Sequence of chain A:
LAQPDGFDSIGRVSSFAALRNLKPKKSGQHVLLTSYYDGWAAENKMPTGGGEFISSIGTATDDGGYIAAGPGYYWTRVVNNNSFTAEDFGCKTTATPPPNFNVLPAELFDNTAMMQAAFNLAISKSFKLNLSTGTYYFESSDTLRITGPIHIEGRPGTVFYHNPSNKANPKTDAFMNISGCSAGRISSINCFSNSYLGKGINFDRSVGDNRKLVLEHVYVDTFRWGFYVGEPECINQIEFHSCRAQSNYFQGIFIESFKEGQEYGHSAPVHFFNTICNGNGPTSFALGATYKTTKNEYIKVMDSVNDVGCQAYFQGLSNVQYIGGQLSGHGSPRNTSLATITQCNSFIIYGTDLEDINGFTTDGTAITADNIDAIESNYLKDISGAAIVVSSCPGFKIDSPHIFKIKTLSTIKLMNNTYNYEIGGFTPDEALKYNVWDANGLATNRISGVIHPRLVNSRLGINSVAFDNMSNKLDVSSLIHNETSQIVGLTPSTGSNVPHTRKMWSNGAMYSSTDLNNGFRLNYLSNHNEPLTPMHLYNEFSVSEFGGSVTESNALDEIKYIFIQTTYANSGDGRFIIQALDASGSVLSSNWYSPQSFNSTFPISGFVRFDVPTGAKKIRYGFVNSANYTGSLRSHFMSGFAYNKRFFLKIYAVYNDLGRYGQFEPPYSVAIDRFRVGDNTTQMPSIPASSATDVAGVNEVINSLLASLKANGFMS

Contacts between the two chains:
Residue H407 in chain B contacts residue K402 in chain A (closest heavy-atom distance 3.3 Å).
Residue R345 in chain B contacts residue N272 in chain A (closest heavy-atom distance 3.2 Å).
Residue P346 in chain B interacts with residue S316 in chain A (closest heavy-atom distance 2.9 Å).
Residue N902 in chain B is in contact with residue T872 in chain A (closest heavy-atom distance 2.8 Å).
Residue D589 in chain B interacts with residue Y540 in chain A (closest heavy-atom distance 2.6 Å).
Residue Q193 in chain B interacts with residue G201 in chain A (closest heavy-atom distance 3.2 Å).
Residue L191 in chain B interacts with residue S199 in chain A (closest heavy-atom distance 2.9 Å).
Residue Q853 in chain B is in contact with residue K840 in chain A (closest heavy-atom distance 3.0 Å).
Residue G514 in chain B interacts with residue H461 in chain A (closest heavy-atom distance 2.9 Å).
Residue G852 in chain B is in contact with residue R836 in chain A (closest heavy-atom distance 3.3 Å).
Residue G887 in chain B contacts residue D884 in chain A (closest heavy-atom distance 3.2 Å).
Residue S675 in chain B is in contact with residue R866 in chain A (closest heavy-atom distance 3.0 Å).
Residue F865 in chain B contacts residue M694 in chain A (closest heavy-atom distance 3.2 Å).
Residue S590 in chain B contacts residue S536 in chain A (closest heavy-atom distance 3.0 Å).
Residue K693 in chain B is in contact with residue N870 in chain A (closest heavy-atom distance 2.5 Å).
Residue G849 in chain B contacts residue Q755 in chain A (closest heavy-atom distance 2.5 Å).
Residue N902 in chain B is in contact with residue T871 in chain A (closest heavy-atom distance 3.3 Å).
Residue H642 in chain B contacts residue E612 in chain A (closest heavy-atom distance 3.1 Å).
Residue D869 in chain B contacts residue R864 in chain A (closest heavy-atom distance 3.2 Å).
Residue S859 in chain B interacts with residue M694 in chain A (closest heavy-atom distance 3.3 Å).
Residue N647 in chain B is in contact with residue R636 in chain A (closest heavy-atom distance 2.4 Å).
Residue Y858 in chain B interacts with residue N672 in chain A (closest heavy-atom distance 2.8 Å).
Residue H592 in chain B contacts residue N509 in chain A (closest heavy-atom distance 3.0 Å).
Residue I677 in chain B is in contact with residue D863 in chain A (closest heavy-atom distance 3.2 Å).
Residue E855 in chain B contacts residue N672 in chain A (closest heavy-atom distance 3.1 Å).
Residue S739 in chain B contacts residue A832 in chain A (closest heavy-atom distance 2.9 Å).
Residue G615 in chain B contacts residue N610 in chain A (closest heavy-atom distance 3.3 Å).
Residue Y858 in chain B interacts with residue H671 in chain A (closest heavy-atom distance 3.3 Å).
Residue K693 in chain B contacts residue V867 in chain A (closest heavy-atom distance 3.2 Å).
Residue L191 in chain B interacts with residue G201 in chain A (closest heavy-atom distance 2.9 Å).
Residue E735 in chain B is in contact with residue N834 in chain A (closest heavy-atom distance 3.2 Å).
Residue I862 in chain B is in contact with residue S696 in chain A (closest heavy-atom distance 3.3 Å).
Residue G541 in chain B is in contact with residue Q511 in chain A (closest heavy-atom distance 2.4 Å).
Residue F904 in chain B contacts residue T872 in chain A (closest heavy-atom distance 3.1 Å).
Residue D198 in chain B is in contact with residue H220 in chain A (closest heavy-atom distance 3.1 Å).
Residue R850 in chain B interacts with residue N635 in chain A (closest heavy-atom distance 3.3 Å).
Residue V860 in chain B interacts with residue I670 in chain A (closest heavy-atom distance 2.9 Å).
Residue P643 in chain B contacts residue S661 in chain A (closest heavy-atom distance 3.3 Å).
Residue E406 in chain B is in contact with residue R375 in chain A (closest heavy-atom distance 3.2 Å).
Residue D543 in chain B interacts with residue N509 in chain A (closest heavy-atom distance 3.3 Å).
Residue R850 in chain B contacts residue A633 in chain A (closest heavy-atom distance 3.0 Å).
Residue A886 in chain B contacts residue D884 in chain A (closest heavy-atom distance 2.9 Å).
Residue D589 in chain B contacts residue K587 in chain A (closest heavy-atom distance 2.1 Å).
Residue N744 in chain B contacts residue A633 in chain A (closest heavy-atom distance 3.1 Å).
Residue K693 in chain B interacts with residue G868 in chain A (closest heavy-atom distance 3.1 Å).
Residue N464 in chain B interacts with residue K402 in chain A (closest heavy-atom distance 3.2 Å).
Residue A861 in chain B interacts with residue E730 in chain A (closest heavy-atom distance 3.3 Å).
Residue L848 in chain B contacts residue N659 in chain A (closest heavy-atom distance 3.3 Å).
Residue F736 in chain B contacts residue K835 in chain A (closest heavy-atom distance 3.3 Å).
Residue G738 in chain B interacts with residue A832 in chain A (closest heavy-atom distance 3.3 Å).
Residue G737 in chain B contacts residue Y833 in chain A (closest heavy-atom distance 2.6 Å).
Residue R850 in chain B contacts residue S795 in chain A (closest heavy-atom distance 2.6 Å).
Residue G737 in chain B interacts with residue A832 in chain A (closest heavy-atom distance 3.3 Å).
Residue T871 in chain B is in contact with residue R864 in chain A (closest heavy-atom distance 3.1 Å).
Residue H407 in chain B is in contact with residue R375 in chain A (closest heavy-atom distance 3.3 Å).
Residue P856 in chain B interacts with residue N672 in chain A (closest heavy-atom distance 3.2 Å).
Residue Y851 in chain B contacts residue R836 in chain A (closest heavy-atom distance 2.7 Å).
Residue R644 in chain B interacts with residue R636 in chain A (closest heavy-atom distance 3.1 Å).
Residue N464 in chain B contacts residue E429 in chain A (closest heavy-atom distance 3.3 Å).
Residue T691 in chain B is in contact with residue N870 in chain A (closest heavy-atom distance 3.3 Å).

Sequence of chain B:
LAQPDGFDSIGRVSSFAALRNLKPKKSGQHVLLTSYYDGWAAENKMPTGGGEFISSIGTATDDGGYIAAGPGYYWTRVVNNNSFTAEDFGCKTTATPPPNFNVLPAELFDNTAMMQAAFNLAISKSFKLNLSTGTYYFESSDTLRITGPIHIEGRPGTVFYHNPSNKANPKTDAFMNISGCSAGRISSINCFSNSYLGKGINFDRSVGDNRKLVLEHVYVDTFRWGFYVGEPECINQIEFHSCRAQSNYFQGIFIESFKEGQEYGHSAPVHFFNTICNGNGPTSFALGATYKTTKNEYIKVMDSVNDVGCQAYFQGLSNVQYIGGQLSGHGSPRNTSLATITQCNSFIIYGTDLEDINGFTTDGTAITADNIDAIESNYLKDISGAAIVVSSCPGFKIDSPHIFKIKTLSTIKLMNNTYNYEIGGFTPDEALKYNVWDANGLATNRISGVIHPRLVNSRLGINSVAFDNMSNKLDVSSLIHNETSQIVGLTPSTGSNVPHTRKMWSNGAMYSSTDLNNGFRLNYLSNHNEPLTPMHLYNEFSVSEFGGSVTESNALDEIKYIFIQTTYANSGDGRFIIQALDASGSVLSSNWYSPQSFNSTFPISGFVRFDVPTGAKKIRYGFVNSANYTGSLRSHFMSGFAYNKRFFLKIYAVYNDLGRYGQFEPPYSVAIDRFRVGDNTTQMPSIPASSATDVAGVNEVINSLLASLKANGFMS

This data describes a binding interaction between two proteins.